The following describes two proteins that form a bound complex.

Residue-level contacts at the interface:
Residue L23 in the first protein interacts with residue I51 in the second protein (closest heavy-atom distance 3.7 Å).
Residue D27 in the first protein is in contact with residue G102 in the second protein (closest heavy-atom distance 2.9 Å).
Residue L23 in the first protein interacts with residue T59 in the second protein (closest heavy-atom distance 2.7 Å).
Residue D27 in the first protein is in contact with residue Y103 in the second protein (closest heavy-atom distance 4.5 Å).
Residue R29 in the first protein is in contact with residue Y103 in the second protein (closest heavy-atom distance 4.2 Å).
Residue H21 in the first protein is in contact with residue T58 in the second protein (closest heavy-atom distance 4.2 Å).
Residue G26 in the first protein contacts residue G102 in the second protein (closest heavy-atom distance 3.4 Å).
Residue L23 in the first protein is in contact with residue G57 in the second protein (closest heavy-atom distance 3.7 Å).
Residue G26 in the first protein is in contact with residue Y100 in the second protein (closest heavy-atom distance 4.7 Å).
Residue L23 in the first protein interacts with residue T58 in the second protein (closest heavy-atom distance 4.2 Å).
Residue R29 in the first protein interacts with residue G102 in the second protein (closest heavy-atom distance 4.7 Å).
Residue G26 in the first protein interacts with residue Y101 in the second protein (closest heavy-atom distance 3.4 Å).
Residue L23 in the first protein is in contact with residue G50 in the second protein (closest heavy-atom distance 3.2 Å).
Residue R29 in the first protein interacts with residue Y101 in the second protein (closest heavy-atom distance 3.4 Å).
Residue T22 in the first protein interacts with residue T59 in the second protein (closest heavy-atom distance 3.4 Å).
Residue L23 in the first protein contacts residue T33 in the second protein (closest heavy-atom distance 4.0 Å).
Residue T22 in the first protein is in contact with residue T58 in the second protein (closest heavy-atom distance 4.1 Å).
Residue D27 in the first protein contacts residue Y101 in the second protein (closest heavy-atom distance 3.9 Å).
Residue L23 in the first protein contacts residue N52 in the second protein (closest heavy-atom distance 3.6 Å).
Residue R32 in the first protein contacts residue Y101 in the second protein (closest heavy-atom distance 4.9 Å).

Sequence of the first protein:
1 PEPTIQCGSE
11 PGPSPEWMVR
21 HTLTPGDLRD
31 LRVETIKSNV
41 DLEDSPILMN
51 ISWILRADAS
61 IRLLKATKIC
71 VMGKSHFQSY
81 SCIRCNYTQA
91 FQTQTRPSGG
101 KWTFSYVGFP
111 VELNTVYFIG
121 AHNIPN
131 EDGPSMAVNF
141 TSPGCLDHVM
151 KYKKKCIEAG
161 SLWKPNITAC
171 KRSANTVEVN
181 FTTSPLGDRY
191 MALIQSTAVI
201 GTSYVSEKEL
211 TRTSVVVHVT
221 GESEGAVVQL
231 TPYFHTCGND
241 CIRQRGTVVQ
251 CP

Sequence of the second protein:
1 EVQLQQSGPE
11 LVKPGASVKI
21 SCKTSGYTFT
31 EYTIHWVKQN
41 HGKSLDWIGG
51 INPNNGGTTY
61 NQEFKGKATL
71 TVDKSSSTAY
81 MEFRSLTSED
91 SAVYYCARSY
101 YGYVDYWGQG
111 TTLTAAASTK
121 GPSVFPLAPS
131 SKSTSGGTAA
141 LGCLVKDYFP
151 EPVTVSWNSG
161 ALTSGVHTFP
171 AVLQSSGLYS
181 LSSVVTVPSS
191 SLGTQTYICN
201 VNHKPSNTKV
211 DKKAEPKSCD